This data describes a binding interaction between two proteins.

Sequence of protein 2:
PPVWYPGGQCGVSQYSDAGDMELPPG

Contacts between the two chains:
Residue E11 in protein 1 contacts residue S14 in protein 2 (closest heavy-atom distance 2.6 Å).
Residue D114 in protein 1 interacts with residue P2 in protein 2 (closest heavy-atom distance 3.8 Å).
Residue L148 in protein 1 is in contact with residue L24 in protein 2 (closest heavy-atom distance 3.4 Å).
Residue N34 in protein 1 is in contact with residue W5 in protein 2 (closest heavy-atom distance 3.2 Å).
Residue I105 in protein 1 contacts residue Q15 in protein 2 (closest heavy-atom distance 3.5 Å).
Residue I33 in protein 1 is in contact with residue Y6 in protein 2 (closest heavy-atom distance 3.3 Å).
Residue P13 in protein 1 is in contact with residue V13 in protein 2 (closest heavy-atom distance 3.2 Å).
Residue R8 in protein 1 interacts with residue Y16 in protein 2 (closest heavy-atom distance 3.6 Å).
Residue R181 in protein 1 interacts with residue M22 in protein 2 (closest heavy-atom distance 3.6 Å).
Residue P109 in protein 1 is in contact with residue C11 in protein 2 (closest heavy-atom distance 3.6 Å).
Residue T147 in protein 1 contacts residue G20 in protein 2 (closest heavy-atom distance 3.5 Å).
Residue F103 in protein 1 interacts with residue Y6 in protein 2 (closest heavy-atom distance 3.6 Å).
Residue F201 in protein 1 is in contact with residue A19 in protein 2 (closest heavy-atom distance 3.4 Å).
Residue I231 in protein 1 interacts with residue W5 in protein 2 (closest heavy-atom distance 3.7 Å).
Residue W14 in protein 1 interacts with residue V13 in protein 2 (closest heavy-atom distance 3.8 Å).
Residue I110 in protein 1 is in contact with residue C11 in protein 2 (closest heavy-atom distance 3.8 Å).
Residue T232 in protein 1 is in contact with residue W5 in protein 2 (closest heavy-atom distance 2.8 Å).
Residue N149 in protein 1 contacts residue L24 in protein 2 (closest heavy-atom distance 3.8 Å).
Residue I235 in protein 1 is in contact with residue W5 in protein 2 (closest heavy-atom distance 3.8 Å).
Residue R8 in protein 1 interacts with residue A19 in protein 2 (closest heavy-atom distance 3.7 Å).
Residue Y145 in protein 1 contacts residue M22 in protein 2 (closest heavy-atom distance 3.0 Å).
Residue G3 in protein 1 is in contact with residue M22 in protein 2 (closest heavy-atom distance 3.4 Å).
Residue I110 in protein 1 interacts with residue G12 in protein 2 (closest heavy-atom distance 3.7 Å).
Residue N175 in protein 1 contacts residue P25 in protein 2 (closest heavy-atom distance 3.0 Å).
Residue C111 in protein 1 contacts residue G12 in protein 2 (closest heavy-atom distance 3.6 Å).
Residue K195 in protein 1 contacts residue D21 in protein 2 (closest heavy-atom distance 3.4 Å).
Residue Y145 in protein 1 interacts with residue D21 in protein 2 (closest heavy-atom distance 3.4 Å).
Residue R181 in protein 1 interacts with residue L24 in protein 2 (closest heavy-atom distance 3.5 Å).
Residue W14 in protein 1 contacts residue G12 in protein 2 (closest heavy-atom distance 3.6 Å).
Residue R181 in protein 1 interacts with residue E23 in protein 2 (closest heavy-atom distance 2.8 Å).
Residue A112 in protein 1 contacts residue P2 in protein 2 (closest heavy-atom distance 3.4 Å).
Residue N106 in protein 1 contacts residue Q15 in protein 2 (closest heavy-atom distance 3.1 Å).
Residue T147 in protein 1 interacts with residue L24 in protein 2 (closest heavy-atom distance 3.5 Å).
Residue P9 in protein 1 interacts with residue Y16 in protein 2 (closest heavy-atom distance 2.8 Å).
Residue P113 in protein 1 contacts residue P2 in protein 2 (closest heavy-atom distance 3.3 Å).
Residue A112 in protein 1 interacts with residue W5 in protein 2 (closest heavy-atom distance 3.4 Å).
Residue I200 in protein 1 is in contact with residue G12 in protein 2 (closest heavy-atom distance 3.3 Å).
Residue P109 in protein 1 contacts residue G12 in protein 2 (closest heavy-atom distance 2.7 Å).
Residue Y145 in protein 1 contacts residue G20 in protein 2 (closest heavy-atom distance 3.3 Å).
Residue E11 in protein 1 interacts with residue Y16 in protein 2 (closest heavy-atom distance 3.6 Å).
Residue G199 in protein 1 interacts with residue G12 in protein 2 (closest heavy-atom distance 3.7 Å).
Residue K195 in protein 1 interacts with residue A19 in protein 2 (closest heavy-atom distance 2.9 Å).
Residue E11 in protein 1 is in contact with residue A19 in protein 2 (closest heavy-atom distance 3.4 Å).
Residue P109 in protein 1 interacts with residue Y6 in protein 2 (closest heavy-atom distance 3.3 Å).
Residue C111 in protein 1 contacts residue C11 in protein 2 (closest heavy-atom distance 2.0 Å).
Residue I33 in protein 1 interacts with residue W5 in protein 2 (closest heavy-atom distance 3.6 Å).
Residue P113 in protein 1 interacts with residue P3 in protein 2 (closest heavy-atom distance 3.5 Å).
Residue F201 in protein 1 contacts residue G12 in protein 2 (closest heavy-atom distance 2.9 Å).
Residue K123 in protein 1 contacts residue M22 in protein 2 (closest heavy-atom distance 2.9 Å).
Residue T147 in protein 1 is in contact with residue E23 in protein 2 (closest heavy-atom distance 3.2 Å).
Residue I200 in protein 1 interacts with residue C11 in protein 2 (closest heavy-atom distance 3.4 Å).
Residue N175 in protein 1 is in contact with residue P26 in protein 2 (closest heavy-atom distance 3.2 Å).
Residue R181 in protein 1 contacts residue P25 in protein 2 (closest heavy-atom distance 3.4 Å).
Residue E11 in protein 1 contacts residue G20 in protein 2 (closest heavy-atom distance 2.7 Å).
Residue A112 in protein 1 contacts residue P3 in protein 2 (closest heavy-atom distance 3.3 Å).
Residue T147 in protein 1 contacts residue M22 in protein 2 (closest heavy-atom distance 2.9 Å).
Residue N175 in protein 1 contacts residue G27 in protein 2 (closest heavy-atom distance 3.4 Å).
Residue I200 in protein 1 is in contact with residue V13 in protein 2 (closest heavy-atom distance 3.6 Å).
Residue Q125 in protein 1 interacts with residue G20 in protein 2 (closest heavy-atom distance 3.9 Å).
Residue R8 in protein 1 contacts residue D18 in protein 2 (closest heavy-atom distance 2.9 Å).

Sequence of protein 1:
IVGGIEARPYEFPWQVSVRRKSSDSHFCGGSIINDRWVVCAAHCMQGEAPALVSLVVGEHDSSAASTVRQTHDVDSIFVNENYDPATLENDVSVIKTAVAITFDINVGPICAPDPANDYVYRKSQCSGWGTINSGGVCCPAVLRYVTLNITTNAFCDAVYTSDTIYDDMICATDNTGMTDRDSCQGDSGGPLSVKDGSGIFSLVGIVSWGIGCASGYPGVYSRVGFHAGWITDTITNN